Sequence of the first protein:
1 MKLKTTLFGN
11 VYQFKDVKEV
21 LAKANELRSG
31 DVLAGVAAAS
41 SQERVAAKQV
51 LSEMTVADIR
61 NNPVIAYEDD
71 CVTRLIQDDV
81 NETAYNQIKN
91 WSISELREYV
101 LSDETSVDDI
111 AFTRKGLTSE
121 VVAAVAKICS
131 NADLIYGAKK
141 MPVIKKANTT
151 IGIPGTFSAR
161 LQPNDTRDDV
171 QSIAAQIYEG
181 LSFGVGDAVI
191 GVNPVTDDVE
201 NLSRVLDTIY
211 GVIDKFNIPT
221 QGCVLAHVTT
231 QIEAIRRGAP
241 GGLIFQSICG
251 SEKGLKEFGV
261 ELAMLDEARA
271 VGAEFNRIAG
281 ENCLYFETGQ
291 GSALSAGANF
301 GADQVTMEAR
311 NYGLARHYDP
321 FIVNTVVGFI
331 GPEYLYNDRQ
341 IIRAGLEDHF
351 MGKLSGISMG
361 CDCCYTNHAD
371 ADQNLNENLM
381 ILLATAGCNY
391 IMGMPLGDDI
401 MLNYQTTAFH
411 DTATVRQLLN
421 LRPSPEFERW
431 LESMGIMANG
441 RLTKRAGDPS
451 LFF

These two protein chains interact to form a complex.

Sequence of the second protein:
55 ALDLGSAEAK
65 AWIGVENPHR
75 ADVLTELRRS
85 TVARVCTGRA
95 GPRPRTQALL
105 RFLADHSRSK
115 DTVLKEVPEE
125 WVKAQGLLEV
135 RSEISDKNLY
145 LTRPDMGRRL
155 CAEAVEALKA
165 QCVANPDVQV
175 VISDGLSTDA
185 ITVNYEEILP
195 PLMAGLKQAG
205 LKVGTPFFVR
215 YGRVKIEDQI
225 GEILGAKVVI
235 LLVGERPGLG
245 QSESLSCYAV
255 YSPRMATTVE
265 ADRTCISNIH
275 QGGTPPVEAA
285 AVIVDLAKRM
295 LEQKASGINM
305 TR

Residue-level contacts at the interface:
Residue E333 in the first protein contacts residue L145 in the second protein (closest heavy-atom distance 3.4 Å).
Residue D448 in the first protein interacts with residue H73 in the second protein (closest heavy-atom distance 3.1 Å).
Residue F453 in the first protein contacts residue R74 in the second protein (closest heavy-atom distance 3.5 Å).
Residue T166 in the first protein interacts with residue H274 in the second protein (closest heavy-atom distance 3.4 Å).
Residue D448 in the first protein contacts residue L78 in the second protein (closest heavy-atom distance 3.5 Å).
Residue H368 in the first protein interacts with residue L180 in the second protein (closest heavy-atom distance 3.5 Å).
Residue N403 in the first protein is in contact with residue E239 in the second protein (closest heavy-atom distance 3.3 Å).
Residue M401 in the first protein contacts residue N272 in the second protein (closest heavy-atom distance 3.0 Å).
Residue D411 in the first protein contacts residue R97 in the second protein (closest heavy-atom distance 2.9 Å).
Residue A446 in the first protein interacts with residue R93 in the second protein (closest heavy-atom distance 2.8 Å).
Residue K444 in the first protein contacts residue R93 in the second protein (closest heavy-atom distance 3.0 Å).
Residue R167 in the first protein is in contact with residue G276 in the second protein (closest heavy-atom distance 3.0 Å).
Residue D398 in the first protein interacts with residue L243 in the second protein (closest heavy-atom distance 3.4 Å).
Residue A175 in the first protein interacts with residue S84 in the second protein (closest heavy-atom distance 3.5 Å).
Residue E377 in the first protein interacts with residue R97 in the second protein (closest heavy-atom distance 2.9 Å).
Residue A371 in the first protein is in contact with residue H110 in the second protein (closest heavy-atom distance 3.4 Å).
Residue H410 in the first protein is in contact with residue G92 in the second protein (closest heavy-atom distance 2.8 Å).
Residue N367 in the first protein interacts with residue L243 in the second protein (closest heavy-atom distance 3.6 Å).
Residue S295 in the first protein contacts residue R152 in the second protein (closest heavy-atom distance 2.8 Å).
Residue K256 in the first protein interacts with residue V263 in the second protein (closest heavy-atom distance 3.5 Å).
Residue D398 in the first protein interacts with residue R88 in the second protein (closest heavy-atom distance 2.8 Å).
Residue S172 in the first protein contacts residue S84 in the second protein (closest heavy-atom distance 3.4 Å).
Residue E257 in the first protein interacts with residue E264 in the second protein (closest heavy-atom distance 2.9 Å).
Residue E257 in the first protein contacts residue A265 in the second protein (closest heavy-atom distance 3.1 Å).
Residue L33 in the first protein interacts with residue T146 in the second protein (closest heavy-atom distance 3.6 Å).
Residue H410 in the first protein is in contact with residue P98 in the second protein (closest heavy-atom distance 3.4 Å).
Residue E179 in the first protein interacts with residue V89 in the second protein (closest heavy-atom distance 3.3 Å).
Residue S450 in the first protein contacts residue V77 in the second protein (closest heavy-atom distance 3.4 Å).
Residue F453 in the first protein is in contact with residue V77 in the second protein (closest heavy-atom distance 3.6 Å).
Residue F329 in the first protein is in contact with residue R240 in the second protein (closest heavy-atom distance 2.8 Å).
Residue S450 in the first protein interacts with residue R74 in the second protein (closest heavy-atom distance 2.5 Å).
Residue Q405 in the first protein is in contact with residue L243 in the second protein (closest heavy-atom distance 3.4 Å).
Residue I330 in the first protein is in contact with residue R240 in the second protein (closest heavy-atom distance 3.6 Å).
Residue T414 in the first protein contacts residue P96 in the second protein (closest heavy-atom distance 3.0 Å).
Residue N367 in the first protein interacts with residue H110 in the second protein (closest heavy-atom distance 3.1 Å).
Residue E179 in the first protein contacts residue C90 in the second protein (closest heavy-atom distance 3.0 Å).
Residue N367 in the first protein contacts residue K114 in the second protein (closest heavy-atom distance 3.0 Å).
Residue F453 in the first protein is in contact with residue H73 in the second protein (closest heavy-atom distance 3.2 Å).
Residue A369 in the first protein is in contact with residue K114 in the second protein (closest heavy-atom distance 2.7 Å).
Residue N367 in the first protein contacts residue V117 in the second protein (closest heavy-atom distance 3.4 Å).
Residue T166 in the first protein is in contact with residue N272 in the second protein (closest heavy-atom distance 3.5 Å).
Residue N367 in the first protein contacts residue G242 in the second protein (closest heavy-atom distance 3.4 Å).
Residue T414 in the first protein contacts residue R97 in the second protein (closest heavy-atom distance 3.0 Å).
Residue P395 in the first protein interacts with residue R88 in the second protein (closest heavy-atom distance 3.4 Å).
Residue Q373 in the first protein contacts residue F106 in the second protein (closest heavy-atom distance 3.2 Å).
Residue T443 in the first protein is in contact with residue R93 in the second protein (closest heavy-atom distance 2.5 Å).
Residue N367 in the first protein interacts with residue P241 in the second protein (closest heavy-atom distance 2.7 Å).
Residue S450 in the first protein interacts with residue H73 in the second protein (closest heavy-atom distance 3.2 Å).
Residue S450 in the first protein is in contact with residue L78 in the second protein (closest heavy-atom distance 3.3 Å).
Residue L396 in the first protein contacts residue F106 in the second protein (closest heavy-atom distance 3.2 Å).
Residue Q176 in the first protein contacts residue A87 in the second protein (closest heavy-atom distance 3.6 Å).
Residue S172 in the first protein interacts with residue T85 in the second protein (closest heavy-atom distance 2.9 Å).
Residue Q171 in the first protein interacts with residue S84 in the second protein (closest heavy-atom distance 3.6 Å).
Residue N403 in the first protein is in contact with residue R240 in the second protein (closest heavy-atom distance 2.9 Å).
Residue H410 in the first protein interacts with residue R97 in the second protein (closest heavy-atom distance 3.3 Å).
Residue H410 in the first protein contacts residue P96 in the second protein (closest heavy-atom distance 3.1 Å).
Residue E257 in the first protein contacts residue K219 in the second protein (closest heavy-atom distance 2.8 Å).
Residue D448 in the first protein is in contact with residue V69 in the second protein (closest heavy-atom distance 3.5 Å).
Residue L402 in the first protein is in contact with residue R240 in the second protein (closest heavy-atom distance 2.9 Å).
Residue N367 in the first protein contacts residue S113 in the second protein (closest heavy-atom distance 3.3 Å).